These two protein chains interact to form a complex.

Interface contacts:
Residue E65 in the second protein is in contact with residue P10 in the first protein (closest heavy-atom distance 3.8 Å).
Residue I42 in the second protein interacts with residue T21 in the first protein (closest heavy-atom distance 3.6 Å).
Residue H63 in the second protein is in contact with residue D8 in the first protein (closest heavy-atom distance 3.1 Å).
Residue T67 in the second protein interacts with residue P13 in the first protein (closest heavy-atom distance 3.6 Å).
Residue Q59 in the second protein interacts with residue D8 in the first protein (closest heavy-atom distance 2.8 Å).
Residue S39 in the second protein interacts with residue R26 in the first protein (closest heavy-atom distance 3.7 Å).
Residue L45 in the second protein contacts residue T21 in the first protein (closest heavy-atom distance 2.9 Å).
Residue I12 in the second protein interacts with residue P30 in the first protein (closest heavy-atom distance 4.2 Å).
Residue F71 in the second protein contacts residue I23 in the first protein (closest heavy-atom distance 3.4 Å).
Residue F71 in the second protein is in contact with residue V18 in the first protein (closest heavy-atom distance 3.6 Å).
Residue K43 in the second protein contacts residue T21 in the first protein (closest heavy-atom distance 3.5 Å).
Residue Y40 in the second protein is in contact with residue V25 in the first protein (closest heavy-atom distance 2.9 Å).
Residue F69 in the second protein is in contact with residue P13 in the first protein (closest heavy-atom distance 3.6 Å).
Residue K43 in the second protein is in contact with residue S22 in the first protein (closest heavy-atom distance 4.1 Å).
Residue T67 in the second protein contacts residue P11 in the first protein (closest heavy-atom distance 3.9 Å).
Residue N38 in the second protein interacts with residue W27 in the first protein (closest heavy-atom distance 2.8 Å).
Residue I42 in the second protein is in contact with residue I23 in the first protein (closest heavy-atom distance 3.0 Å).
Residue S57 in the second protein interacts with residue P10 in the first protein (closest heavy-atom distance 3.3 Å).
Residue N38 in the second protein interacts with residue V25 in the first protein (closest heavy-atom distance 4.1 Å).
Residue S10 in the second protein contacts residue P30 in the first protein (closest heavy-atom distance 3.6 Å).
Residue L17 in the second protein is in contact with residue W27 in the first protein (closest heavy-atom distance 3.9 Å).
Residue T67 in the second protein contacts residue D12 in the first protein (closest heavy-atom distance 4.2 Å).
Residue G44 in the second protein interacts with residue T21 in the first protein (closest heavy-atom distance 2.8 Å).
Residue T41 in the second protein contacts residue I23 in the first protein (closest heavy-atom distance 3.0 Å).
Residue T41 in the second protein contacts residue S22 in the first protein (closest heavy-atom distance 4.2 Å).
Residue I12 in the second protein is in contact with residue R29 in the first protein (closest heavy-atom distance 4.1 Å).
Residue H63 in the second protein contacts residue T4 in the first protein (closest heavy-atom distance 3.0 Å).
Residue E65 in the second protein contacts residue T4 in the first protein (closest heavy-atom distance 2.6 Å).
Residue P47 in the second protein contacts residue D20 in the first protein (closest heavy-atom distance 3.1 Å).
Residue E65 in the second protein interacts with residue A9 in the first protein (closest heavy-atom distance 3.3 Å).
Residue L17 in the second protein interacts with residue V25 in the first protein (closest heavy-atom distance 4.2 Å).
Residue L45 in the second protein contacts residue D20 in the first protein (closest heavy-atom distance 3.2 Å).
Residue S39 in the second protein is in contact with residue V24 in the first protein (closest heavy-atom distance 4.3 Å).
Residue F71 in the second protein interacts with residue V15 in the first protein (closest heavy-atom distance 3.6 Å).
Residue S10 in the second protein interacts with residue R29 in the first protein (closest heavy-atom distance 4.0 Å).
Residue P9 in the second protein interacts with residue D8 in the first protein (closest heavy-atom distance 3.8 Å).
Residue L45 in the second protein contacts residue I23 in the first protein (closest heavy-atom distance 3.5 Å).
Residue T67 in the second protein contacts residue P10 in the first protein (closest heavy-atom distance 2.8 Å).
Residue T41 in the second protein interacts with residue V24 in the first protein (closest heavy-atom distance 4.2 Å).
Residue P47 in the second protein is in contact with residue T21 in the first protein (closest heavy-atom distance 4.2 Å).
Residue S10 in the second protein contacts residue D8 in the first protein (closest heavy-atom distance 3.5 Å).
Residue I33 in the second protein contacts residue W27 in the first protein (closest heavy-atom distance 3.9 Å).
Residue F69 in the second protein contacts residue D12 in the first protein (closest heavy-atom distance 3.9 Å).
Residue Y40 in the second protein is in contact with residue W27 in the first protein (closest heavy-atom distance 3.7 Å).
Residue Y40 in the second protein interacts with residue V24 in the first protein (closest heavy-atom distance 3.6 Å).
Residue I42 in the second protein is in contact with residue S22 in the first protein (closest heavy-atom distance 2.9 Å).
Residue Y40 in the second protein contacts residue I23 in the first protein (closest heavy-atom distance 3.5 Å).
Residue N38 in the second protein is in contact with residue R29 in the first protein (closest heavy-atom distance 3.5 Å).
Residue N38 in the second protein contacts residue S28 in the first protein (closest heavy-atom distance 4.0 Å).
Residue Y15 in the second protein contacts residue W27 in the first protein (closest heavy-atom distance 3.5 Å).
Residue S39 in the second protein contacts residue V25 in the first protein (closest heavy-atom distance 3.1 Å).
Residue F69 in the second protein is in contact with residue V25 in the first protein (closest heavy-atom distance 4.1 Å).
Residue I42 in the second protein is in contact with residue V25 in the first protein (closest heavy-atom distance 3.6 Å).
Residue S39 in the second protein interacts with residue W27 in the first protein (closest heavy-atom distance 3.9 Å).
Residue L55 in the second protein interacts with residue P10 in the first protein (closest heavy-atom distance 4.1 Å).
Residue L55 in the second protein contacts residue W27 in the first protein (closest heavy-atom distance 3.9 Å).
Residue Y15 in the second protein is in contact with residue R29 in the first protein (closest heavy-atom distance 3.3 Å).
Residue E65 in the second protein is in contact with residue D8 in the first protein (closest heavy-atom distance 3.6 Å).
Residue L37 in the second protein interacts with residue W27 in the first protein (closest heavy-atom distance 3.0 Å).
Residue N38 in the second protein contacts residue R26 in the first protein (closest heavy-atom distance 3.2 Å).

Sequence of the second protein:
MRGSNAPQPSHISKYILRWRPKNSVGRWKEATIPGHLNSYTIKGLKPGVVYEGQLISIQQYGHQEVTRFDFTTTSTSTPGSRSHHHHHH

Sequence of the first protein:
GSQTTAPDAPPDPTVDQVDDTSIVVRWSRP